Sequence of protein 1:
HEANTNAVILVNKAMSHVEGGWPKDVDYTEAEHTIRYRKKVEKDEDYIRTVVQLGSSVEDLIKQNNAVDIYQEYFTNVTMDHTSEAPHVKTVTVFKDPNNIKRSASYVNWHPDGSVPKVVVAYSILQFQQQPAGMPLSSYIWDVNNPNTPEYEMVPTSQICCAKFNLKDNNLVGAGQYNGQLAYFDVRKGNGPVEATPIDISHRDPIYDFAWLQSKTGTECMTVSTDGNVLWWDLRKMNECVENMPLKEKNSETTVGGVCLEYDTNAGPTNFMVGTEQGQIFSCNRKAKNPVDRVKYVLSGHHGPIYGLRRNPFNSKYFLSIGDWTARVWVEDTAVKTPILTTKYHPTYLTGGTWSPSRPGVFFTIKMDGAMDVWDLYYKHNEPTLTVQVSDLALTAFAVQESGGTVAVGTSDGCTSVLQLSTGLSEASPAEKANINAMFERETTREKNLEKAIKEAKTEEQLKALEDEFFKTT

Interface contacts:
Residue F297 in protein 2 is in contact with residue T549 in protein 1 (closest heavy-atom distance 4.1 Å).
Residue V681 in protein 2 interacts with residue Y237 in protein 1 (closest heavy-atom distance 4.0 Å).
Residue G592 in protein 2 interacts with residue H362 in protein 1 (closest heavy-atom distance 2.5 Å).
Residue K296 in protein 2 is in contact with residue T550 in protein 1 (closest heavy-atom distance 2.9 Å).
Residue L330 in protein 2 contacts residue L542 in protein 1 (closest heavy-atom distance 3.6 Å).
Residue R596 in protein 2 interacts with residue W384 in protein 1 (closest heavy-atom distance 4.0 Å).
Residue T520 in protein 2 contacts residue K403 in protein 1 (closest heavy-atom distance 3.5 Å).
Residue D517 in protein 2 contacts residue N441 in protein 1 (closest heavy-atom distance 3.7 Å).
Residue L330 in protein 2 contacts residue L539 in protein 1 (closest heavy-atom distance 3.7 Å).
Residue T520 in protein 2 is in contact with residue H440 in protein 1 (closest heavy-atom distance 3.3 Å).
Residue L566 in protein 2 contacts residue T407 in protein 1 (closest heavy-atom distance 3.2 Å).
Residue H334 in protein 2 is in contact with residue E543 in protein 1 (closest heavy-atom distance 3.5 Å).
Residue Y570 in protein 2 is in contact with residue T407 in protein 1 (closest heavy-atom distance 4.1 Å).
Residue T520 in protein 2 contacts residue N441 in protein 1 (closest heavy-atom distance 2.5 Å).
Residue L593 in protein 2 is in contact with residue H362 in protein 1 (closest heavy-atom distance 4.1 Å).
Residue T327 in protein 2 is in contact with residue L542 in protein 1 (closest heavy-atom distance 3.5 Å).
Residue D518 in protein 2 interacts with residue N441 in protein 1 (closest heavy-atom distance 3.9 Å).
Residue K296 in protein 2 is in contact with residue T549 in protein 1 (closest heavy-atom distance 2.4 Å).
Residue R596 in protein 2 is in contact with residue Y404 in protein 1 (closest heavy-atom distance 2.2 Å).
Residue H334 in protein 2 interacts with residue L542 in protein 1 (closest heavy-atom distance 3.2 Å).
Residue Y570 in protein 2 is in contact with residue M427 in protein 1 (closest heavy-atom distance 4.1 Å).
Residue Y570 in protein 2 interacts with residue Y408 in protein 1 (closest heavy-atom distance 3.5 Å).
Residue C519 in protein 2 interacts with residue N441 in protein 1 (closest heavy-atom distance 2.8 Å).
Residue T521 in protein 2 contacts residue Y404 in protein 1 (closest heavy-atom distance 3.7 Å).
Residue R591 in protein 2 is in contact with residue Q337 in protein 1 (closest heavy-atom distance 3.2 Å).
Residue Y588 in protein 2 contacts residue Q337 in protein 1 (closest heavy-atom distance 2.3 Å).
Residue T458 in protein 2 is in contact with residue E502 in protein 1 (closest heavy-atom distance 4.0 Å).
Residue Y689 in protein 2 interacts with residue T285 in protein 1 (closest heavy-atom distance 2.4 Å).
Residue K455 in protein 2 interacts with residue N494 in protein 1 (closest heavy-atom distance 3.2 Å).
Residue K527 in protein 2 interacts with residue E506 in protein 1 (closest heavy-atom distance 2.9 Å).
Residue Q743 in protein 2 contacts residue R263 in protein 1 (closest heavy-atom distance 2.3 Å).
Residue R682 in protein 2 is in contact with residue F187 in protein 1 (closest heavy-atom distance 3.0 Å).
Residue R685 in protein 2 contacts residue P265 in protein 1 (closest heavy-atom distance 3.5 Å).
Residue Y588 in protein 2 contacts residue P364 in protein 1 (closest heavy-atom distance 3.8 Å).
Residue K527 in protein 2 is in contact with residue T503 in protein 1 (closest heavy-atom distance 3.5 Å).
Residue T695 in protein 2 contacts residue E312 in protein 1 (closest heavy-atom distance 2.7 Å).
Residue K527 in protein 2 interacts with residue I399 in protein 1 (closest heavy-atom distance 3.9 Å).
Residue W589 in protein 2 is in contact with residue Y408 in protein 1 (closest heavy-atom distance 3.0 Å).
Residue Y570 in protein 2 interacts with residue D428 in protein 1 (closest heavy-atom distance 2.3 Å).
Residue T520 in protein 2 is in contact with residue T401 in protein 1 (closest heavy-atom distance 3.7 Å).
Residue L747 in protein 2 is in contact with residue I258 in protein 1 (closest heavy-atom distance 3.7 Å).
Residue R685 in protein 2 is in contact with residue Y267 in protein 1 (closest heavy-atom distance 3.7 Å).
Residue P582 in protein 2 is in contact with residue Q186 in protein 1 (closest heavy-atom distance 3.9 Å).
Residue L566 in protein 2 contacts residue P406 in protein 1 (closest heavy-atom distance 3.6 Å).
Residue H334 in protein 2 is in contact with residue F546 in protein 1 (closest heavy-atom distance 3.2 Å).
Residue V681 in protein 2 contacts residue F187 in protein 1 (closest heavy-atom distance 3.4 Å).
Residue L692 in protein 2 interacts with residue Q337 in protein 1 (closest heavy-atom distance 3.3 Å).
Residue V563 in protein 2 interacts with residue Y404 in protein 1 (closest heavy-atom distance 3.2 Å).
Residue E595 in protein 2 interacts with residue H362 in protein 1 (closest heavy-atom distance 3.0 Å).
Residue P678 in protein 2 interacts with residue Q188 in protein 1 (closest heavy-atom distance 3.0 Å).
Residue R596 in protein 2 contacts residue H362 in protein 1 (closest heavy-atom distance 3.4 Å).
Residue K455 in protein 2 contacts residue M498 in protein 1 (closest heavy-atom distance 3.5 Å).
Residue L692 in protein 2 interacts with residue T314 in protein 1 (closest heavy-atom distance 3.6 Å).
Residue D530 in protein 2 contacts residue L509 in protein 1 (closest heavy-atom distance 3.4 Å).
Residue T520 in protein 2 contacts residue T402 in protein 1 (closest heavy-atom distance 3.5 Å).
Residue T521 in protein 2 interacts with residue T402 in protein 1 (closest heavy-atom distance 4.0 Å).
Residue K527 in protein 2 is in contact with residue F499 in protein 1 (closest heavy-atom distance 3.0 Å).
Residue L593 in protein 2 contacts residue W384 in protein 1 (closest heavy-atom distance 3.5 Å).
Residue F740 in protein 2 contacts residue R263 in protein 1 (closest heavy-atom distance 3.3 Å).
Residue R682 in protein 2 interacts with residue Q188 in protein 1 (closest heavy-atom distance 3.4 Å).

This data describes a binding interaction between two proteins.

Sequence of protein 2:
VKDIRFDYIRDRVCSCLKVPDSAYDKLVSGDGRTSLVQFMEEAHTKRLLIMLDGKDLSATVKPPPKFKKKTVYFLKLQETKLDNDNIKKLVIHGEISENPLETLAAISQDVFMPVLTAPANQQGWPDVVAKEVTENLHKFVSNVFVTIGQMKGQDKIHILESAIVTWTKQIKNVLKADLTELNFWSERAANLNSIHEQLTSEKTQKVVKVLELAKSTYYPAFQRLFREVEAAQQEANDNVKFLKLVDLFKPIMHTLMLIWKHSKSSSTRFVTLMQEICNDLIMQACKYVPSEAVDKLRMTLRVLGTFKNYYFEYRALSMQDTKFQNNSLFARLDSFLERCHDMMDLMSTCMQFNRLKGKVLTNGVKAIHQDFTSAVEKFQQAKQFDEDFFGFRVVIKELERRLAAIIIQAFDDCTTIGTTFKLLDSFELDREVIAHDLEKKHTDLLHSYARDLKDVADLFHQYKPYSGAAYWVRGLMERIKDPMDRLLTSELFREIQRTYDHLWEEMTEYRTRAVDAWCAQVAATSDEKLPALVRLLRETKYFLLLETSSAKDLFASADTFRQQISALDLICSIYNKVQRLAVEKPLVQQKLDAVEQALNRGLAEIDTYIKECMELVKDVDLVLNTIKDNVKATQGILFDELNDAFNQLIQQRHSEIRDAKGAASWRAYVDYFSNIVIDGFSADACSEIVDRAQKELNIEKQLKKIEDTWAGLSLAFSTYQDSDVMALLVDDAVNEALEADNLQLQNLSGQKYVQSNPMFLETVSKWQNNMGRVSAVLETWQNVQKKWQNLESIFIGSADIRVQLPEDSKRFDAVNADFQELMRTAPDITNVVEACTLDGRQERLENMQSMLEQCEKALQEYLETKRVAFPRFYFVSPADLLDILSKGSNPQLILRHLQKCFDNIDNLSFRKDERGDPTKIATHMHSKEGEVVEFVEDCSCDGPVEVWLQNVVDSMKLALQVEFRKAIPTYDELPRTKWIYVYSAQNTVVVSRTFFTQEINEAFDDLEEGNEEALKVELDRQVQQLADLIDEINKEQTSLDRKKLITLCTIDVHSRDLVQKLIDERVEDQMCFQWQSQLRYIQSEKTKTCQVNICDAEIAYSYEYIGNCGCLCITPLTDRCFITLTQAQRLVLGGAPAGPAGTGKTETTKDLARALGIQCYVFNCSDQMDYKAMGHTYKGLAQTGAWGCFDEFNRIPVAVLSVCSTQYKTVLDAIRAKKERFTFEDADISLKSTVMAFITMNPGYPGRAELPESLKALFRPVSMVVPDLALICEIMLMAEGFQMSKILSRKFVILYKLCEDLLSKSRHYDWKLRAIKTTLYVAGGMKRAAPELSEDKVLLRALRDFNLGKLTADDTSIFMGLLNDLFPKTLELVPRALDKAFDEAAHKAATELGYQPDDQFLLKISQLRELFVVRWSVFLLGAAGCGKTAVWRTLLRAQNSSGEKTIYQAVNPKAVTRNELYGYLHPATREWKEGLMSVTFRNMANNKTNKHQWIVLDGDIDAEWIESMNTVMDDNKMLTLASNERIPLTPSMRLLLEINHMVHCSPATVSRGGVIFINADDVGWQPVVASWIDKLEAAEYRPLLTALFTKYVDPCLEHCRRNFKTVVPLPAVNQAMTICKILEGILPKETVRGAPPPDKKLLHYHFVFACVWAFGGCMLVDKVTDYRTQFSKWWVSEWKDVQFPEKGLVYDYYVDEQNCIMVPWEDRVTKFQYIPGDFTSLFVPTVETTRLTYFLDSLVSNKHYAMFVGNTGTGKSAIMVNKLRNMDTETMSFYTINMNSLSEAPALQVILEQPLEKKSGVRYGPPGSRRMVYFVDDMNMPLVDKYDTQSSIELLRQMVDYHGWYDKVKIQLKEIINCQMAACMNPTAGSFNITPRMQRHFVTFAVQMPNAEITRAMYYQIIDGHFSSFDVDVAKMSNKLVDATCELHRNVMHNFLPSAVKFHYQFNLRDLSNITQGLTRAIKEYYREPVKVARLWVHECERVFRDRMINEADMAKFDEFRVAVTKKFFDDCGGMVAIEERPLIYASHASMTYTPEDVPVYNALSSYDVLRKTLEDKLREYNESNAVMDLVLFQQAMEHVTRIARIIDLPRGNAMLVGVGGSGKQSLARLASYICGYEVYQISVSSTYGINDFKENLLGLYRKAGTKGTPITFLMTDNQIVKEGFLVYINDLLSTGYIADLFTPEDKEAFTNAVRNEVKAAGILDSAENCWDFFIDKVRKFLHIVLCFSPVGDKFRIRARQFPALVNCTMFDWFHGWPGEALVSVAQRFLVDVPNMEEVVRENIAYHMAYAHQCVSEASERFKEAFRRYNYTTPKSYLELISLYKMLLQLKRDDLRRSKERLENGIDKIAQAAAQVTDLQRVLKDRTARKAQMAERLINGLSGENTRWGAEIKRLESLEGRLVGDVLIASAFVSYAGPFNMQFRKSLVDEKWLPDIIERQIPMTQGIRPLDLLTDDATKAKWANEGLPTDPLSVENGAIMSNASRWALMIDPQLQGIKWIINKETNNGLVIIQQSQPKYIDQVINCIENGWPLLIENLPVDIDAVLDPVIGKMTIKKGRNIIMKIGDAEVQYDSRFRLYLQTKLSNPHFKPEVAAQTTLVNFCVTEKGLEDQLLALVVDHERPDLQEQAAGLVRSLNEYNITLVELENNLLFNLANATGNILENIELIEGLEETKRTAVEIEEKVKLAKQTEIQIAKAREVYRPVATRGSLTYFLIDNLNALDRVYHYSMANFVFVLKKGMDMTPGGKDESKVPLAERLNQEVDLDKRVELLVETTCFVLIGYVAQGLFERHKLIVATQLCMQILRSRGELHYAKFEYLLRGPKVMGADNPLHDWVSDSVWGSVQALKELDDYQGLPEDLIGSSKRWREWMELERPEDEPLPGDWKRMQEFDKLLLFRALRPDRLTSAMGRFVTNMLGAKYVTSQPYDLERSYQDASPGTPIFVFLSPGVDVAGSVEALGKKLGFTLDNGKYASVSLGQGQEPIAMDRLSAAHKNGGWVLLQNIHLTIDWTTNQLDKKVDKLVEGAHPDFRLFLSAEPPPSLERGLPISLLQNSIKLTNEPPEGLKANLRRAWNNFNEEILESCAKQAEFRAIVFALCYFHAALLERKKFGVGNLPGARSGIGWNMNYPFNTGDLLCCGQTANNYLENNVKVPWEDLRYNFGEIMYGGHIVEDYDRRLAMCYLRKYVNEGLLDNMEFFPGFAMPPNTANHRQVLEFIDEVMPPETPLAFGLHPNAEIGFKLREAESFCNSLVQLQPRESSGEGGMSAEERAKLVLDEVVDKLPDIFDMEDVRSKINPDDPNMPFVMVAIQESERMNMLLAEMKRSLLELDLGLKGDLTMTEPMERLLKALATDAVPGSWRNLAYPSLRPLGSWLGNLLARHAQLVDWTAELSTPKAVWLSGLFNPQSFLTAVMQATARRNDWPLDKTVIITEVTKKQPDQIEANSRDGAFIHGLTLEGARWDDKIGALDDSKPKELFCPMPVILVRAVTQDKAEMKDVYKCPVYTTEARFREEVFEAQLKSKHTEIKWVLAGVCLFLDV